These two protein chains interact to form a complex.

Sequence of the first protein:
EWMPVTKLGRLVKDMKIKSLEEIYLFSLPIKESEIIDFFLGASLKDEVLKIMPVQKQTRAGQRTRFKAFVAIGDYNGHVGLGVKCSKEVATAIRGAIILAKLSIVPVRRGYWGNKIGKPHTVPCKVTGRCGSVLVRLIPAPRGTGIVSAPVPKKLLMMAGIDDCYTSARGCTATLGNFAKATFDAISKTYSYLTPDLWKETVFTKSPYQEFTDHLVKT

Residue-level contacts at the interface:
Residue N536 in the second protein contacts residue T122 in the first protein (closest heavy-atom distance 4.6 Å).
Residue I540 in the second protein is in contact with residue V147 in the first protein (closest heavy-atom distance 4.9 Å).

Sequence of the second protein:
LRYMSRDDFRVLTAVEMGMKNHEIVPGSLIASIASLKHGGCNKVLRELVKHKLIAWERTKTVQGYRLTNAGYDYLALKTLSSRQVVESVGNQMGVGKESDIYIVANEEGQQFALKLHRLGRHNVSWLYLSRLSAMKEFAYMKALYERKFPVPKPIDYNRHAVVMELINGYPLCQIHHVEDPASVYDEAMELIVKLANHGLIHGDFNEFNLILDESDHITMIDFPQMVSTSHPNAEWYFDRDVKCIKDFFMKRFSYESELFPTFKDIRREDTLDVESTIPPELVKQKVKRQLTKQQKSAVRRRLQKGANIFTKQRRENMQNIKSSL